Residue-level contacts at the interface:
Residue N73 in the first protein interacts with residue F9 in the second protein (closest heavy-atom distance 3.9 Å).
Residue E152 in the first protein contacts residue M6 in the second protein (closest heavy-atom distance 3.5 Å).
Residue Y159 in the first protein is in contact with residue T2 in the second protein (closest heavy-atom distance 3.6 Å).
Residue T143 in the first protein is in contact with residue F9 in the second protein (closest heavy-atom distance 2.7 Å).
Residue M45 in the first protein interacts with residue T2 in the second protein (closest heavy-atom distance 3.5 Å).
Residue G77 in the first protein contacts residue F9 in the second protein (closest heavy-atom distance 3.5 Å).
Residue E152 in the first protein is in contact with residue N7 in the second protein (closest heavy-atom distance 3.6 Å).
Residue R114 in the first protein is in contact with residue N7 in the second protein (closest heavy-atom distance 3.7 Å).
Residue Y84 in the first protein contacts residue F9 in the second protein (closest heavy-atom distance 2.9 Å).
Residue M5 in the first protein interacts with residue C1 in the second protein (closest heavy-atom distance 4.3 Å).
Residue F74 in the first protein is in contact with residue N7 in the second protein (closest heavy-atom distance 3.9 Å).
Residue K146 in the first protein interacts with residue A8 in the second protein (closest heavy-atom distance 4.3 Å).
Residue T163 in the first protein contacts residue C1 in the second protein (closest heavy-atom distance 4.1 Å).
Residue N66 in the first protein interacts with residue E4 in the second protein (closest heavy-atom distance 3.3 Å).
Residue R62 in the first protein interacts with residue S3 in the second protein (closest heavy-atom distance 4.4 Å).
Residue N66 in the first protein contacts residue S3 in the second protein (closest heavy-atom distance 4.0 Å).
Residue F74 in the first protein interacts with residue F9 in the second protein (closest heavy-atom distance 4.5 Å).
Residue R97 in the first protein is in contact with residue E5 in the second protein (closest heavy-atom distance 4.2 Å).
Residue E152 in the first protein contacts residue A8 in the second protein (closest heavy-atom distance 3.0 Å).
Residue E63 in the first protein is in contact with residue T2 in the second protein (closest heavy-atom distance 2.9 Å).
Residue Y7 in the first protein contacts residue C1 in the second protein (closest heavy-atom distance 2.9 Å).
Residue W167 in the first protein contacts residue C1 in the second protein (closest heavy-atom distance 3.6 Å).
Residue Y59 in the first protein is in contact with residue C1 in the second protein (closest heavy-atom distance 4.1 Å).
Residue R62 in the first protein interacts with residue C1 in the second protein (closest heavy-atom distance 3.4 Å).
Residue E63 in the first protein interacts with residue C1 in the second protein (closest heavy-atom distance 3.7 Å).
Residue R62 in the first protein interacts with residue E4 in the second protein (closest heavy-atom distance 2.0 Å).
Residue N66 in the first protein is in contact with residue T2 in the second protein (closest heavy-atom distance 3.1 Å).
Residue Y99 in the first protein interacts with residue S3 in the second protein (closest heavy-atom distance 3.0 Å).
Residue R114 in the first protein is in contact with residue M6 in the second protein (closest heavy-atom distance 4.7 Å).
Residue R62 in the first protein contacts residue T2 in the second protein (closest heavy-atom distance 2.6 Å).
Residue R147 in the first protein interacts with residue F9 in the second protein (closest heavy-atom distance 3.3 Å).
Residue R97 in the first protein interacts with residue F9 in the second protein (closest heavy-atom distance 3.5 Å).
Residue Y159 in the first protein interacts with residue S3 in the second protein (closest heavy-atom distance 3.4 Å).
Residue R97 in the first protein contacts residue N7 in the second protein (closest heavy-atom distance 2.6 Å).
Residue Y9 in the first protein contacts residue T2 in the second protein (closest heavy-atom distance 3.8 Å).
Residue A150 in the first protein contacts residue A8 in the second protein (closest heavy-atom distance 5.0 Å).
Residue R114 in the first protein contacts residue E5 in the second protein (closest heavy-atom distance 3.0 Å).
Residue C156 in the first protein is in contact with residue E5 in the second protein (closest heavy-atom distance 4.3 Å).
Residue Y171 in the first protein contacts residue C1 in the second protein (closest heavy-atom distance 2.7 Å).
Residue T80 in the first protein contacts residue F9 in the second protein (closest heavy-atom distance 3.8 Å).
Residue D116 in the first protein is in contact with residue F9 in the second protein (closest heavy-atom distance 3.8 Å).
Residue Y123 in the first protein is in contact with residue F9 in the second protein (closest heavy-atom distance 4.7 Å).
Residue L95 in the first protein interacts with residue F9 in the second protein (closest heavy-atom distance 3.8 Å).
Residue I142 in the first protein contacts residue F9 in the second protein (closest heavy-atom distance 4.9 Å).
Residue T143 in the first protein interacts with residue A8 in the second protein (closest heavy-atom distance 3.9 Å).
Residue N73 in the first protein interacts with residue N7 in the second protein (closest heavy-atom distance 4.1 Å).
Residue Q155 in the first protein interacts with residue E5 in the second protein (closest heavy-atom distance 4.0 Å).
Residue R147 in the first protein contacts residue A8 in the second protein (closest heavy-atom distance 3.0 Å).
Residue L81 in the first protein is in contact with residue F9 in the second protein (closest heavy-atom distance 3.8 Å).
Residue Y159 in the first protein interacts with residue C1 in the second protein (closest heavy-atom distance 2.8 Å).
Residue K146 in the first protein interacts with residue F9 in the second protein (closest heavy-atom distance 3.0 Å).
Residue Y7 in the first protein is in contact with residue T2 in the second protein (closest heavy-atom distance 3.3 Å).
Residue F33 in the first protein interacts with residue C1 in the second protein (closest heavy-atom distance 5.0 Å).
Residue Y9 in the first protein contacts residue S3 in the second protein (closest heavy-atom distance 4.4 Å).
Residue Y99 in the first protein interacts with residue T2 in the second protein (closest heavy-atom distance 3.4 Å).
Residue M67 in the first protein is in contact with residue T2 in the second protein (closest heavy-atom distance 4.1 Å).

These two protein chains interact to form a complex.

Sequence of the second protein:
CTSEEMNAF

Sequence of the first protein:
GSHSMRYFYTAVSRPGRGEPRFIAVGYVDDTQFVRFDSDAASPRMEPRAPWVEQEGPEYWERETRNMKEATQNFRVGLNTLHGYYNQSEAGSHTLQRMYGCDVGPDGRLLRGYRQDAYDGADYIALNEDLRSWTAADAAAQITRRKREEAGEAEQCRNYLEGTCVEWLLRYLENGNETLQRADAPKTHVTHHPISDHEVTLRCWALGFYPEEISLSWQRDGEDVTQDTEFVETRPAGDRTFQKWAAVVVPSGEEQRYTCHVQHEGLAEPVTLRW